These two protein chains interact to form a complex.

Sequence of protein 2:
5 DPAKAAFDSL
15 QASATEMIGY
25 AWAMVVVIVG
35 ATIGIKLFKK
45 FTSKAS

Sequence of protein 1:
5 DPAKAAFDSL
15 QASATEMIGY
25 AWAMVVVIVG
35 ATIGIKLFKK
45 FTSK

Contacts between the two chains:
Residue F45 in protein 2 is in contact with residue T36 in protein 1 (closest heavy-atom distance 4.2 Å).
Residue K48 in protein 2 is in contact with residue K43 in protein 1 (closest heavy-atom distance 3.2 Å).
Residue F45 in protein 2 contacts residue A35 in protein 1 (closest heavy-atom distance 3.9 Å).
Residue A49 in protein 2 contacts residue K43 in protein 1 (closest heavy-atom distance 3.6 Å).
Residue A49 in protein 2 is in contact with residue I39 in protein 1 (closest heavy-atom distance 3.7 Å).
Residue I37 in protein 2 interacts with residue M28 in protein 1 (closest heavy-atom distance 3.9 Å).
Residue K48 in protein 2 contacts residue I39 in protein 1 (closest heavy-atom distance 4.0 Å).
Residue F45 in protein 2 is in contact with residue I39 in protein 1 (closest heavy-atom distance 3.7 Å).
Residue L41 in protein 2 interacts with residue I32 in protein 1 (closest heavy-atom distance 4.0 Å).
Residue K44 in protein 2 is in contact with residue T36 in protein 1 (closest heavy-atom distance 4.5 Å).
Residue K48 in protein 2 contacts residue K40 in protein 1 (closest heavy-atom distance 4.0 Å).
Residue K44 in protein 2 is in contact with residue I32 in protein 1 (closest heavy-atom distance 4.4 Å).
Residue F45 in protein 2 contacts residue I32 in protein 1 (closest heavy-atom distance 4.6 Å).
Residue K48 in protein 2 is in contact with residue T36 in protein 1 (closest heavy-atom distance 4.1 Å).